Sequence of chain B:
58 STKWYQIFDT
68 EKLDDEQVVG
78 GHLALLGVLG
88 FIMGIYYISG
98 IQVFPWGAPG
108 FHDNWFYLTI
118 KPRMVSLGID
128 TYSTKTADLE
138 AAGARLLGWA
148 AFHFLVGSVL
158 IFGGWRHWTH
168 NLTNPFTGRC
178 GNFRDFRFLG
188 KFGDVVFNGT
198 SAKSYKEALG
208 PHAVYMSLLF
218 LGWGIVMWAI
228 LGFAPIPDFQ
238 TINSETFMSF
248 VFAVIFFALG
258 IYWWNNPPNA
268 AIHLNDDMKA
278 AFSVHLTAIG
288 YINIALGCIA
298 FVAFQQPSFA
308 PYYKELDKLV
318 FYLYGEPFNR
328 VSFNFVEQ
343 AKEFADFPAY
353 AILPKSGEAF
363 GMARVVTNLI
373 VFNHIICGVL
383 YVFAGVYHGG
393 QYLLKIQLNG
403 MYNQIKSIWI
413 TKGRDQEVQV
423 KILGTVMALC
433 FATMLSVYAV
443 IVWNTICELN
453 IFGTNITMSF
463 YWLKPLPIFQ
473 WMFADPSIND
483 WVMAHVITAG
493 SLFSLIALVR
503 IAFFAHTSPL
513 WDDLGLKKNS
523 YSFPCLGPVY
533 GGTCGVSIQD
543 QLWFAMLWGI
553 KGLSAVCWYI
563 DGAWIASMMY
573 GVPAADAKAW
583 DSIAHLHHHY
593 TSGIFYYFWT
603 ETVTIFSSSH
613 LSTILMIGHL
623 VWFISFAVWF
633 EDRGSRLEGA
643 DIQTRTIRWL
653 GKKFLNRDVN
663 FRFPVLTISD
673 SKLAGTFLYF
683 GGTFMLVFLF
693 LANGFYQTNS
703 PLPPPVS

Contacts between the two chains:
Residue G517 in chain B interacts with residue S193 in chain A (closest heavy-atom distance 3.4 Å).
Residue P526 in chain B interacts with residue L145 in chain A (closest heavy-atom distance 4.8 Å).
Residue N521 in chain B interacts with residue C191 in chain A (closest heavy-atom distance 2.4 Å).
Residue G529 in chain B is in contact with residue G142 in chain A (closest heavy-atom distance 4.2 Å).
Residue N405 in chain B interacts with residue P212 in chain A (closest heavy-atom distance 3.9 Å).
Residue V531 in chain B contacts residue G168 in chain A (closest heavy-atom distance 4.0 Å).
Residue D417 in chain B contacts residue D219 in chain A (closest heavy-atom distance 3.7 Å).
Residue N179 in chain B contacts residue A13 in chain A (closest heavy-atom distance 3.9 Å).
Residue K414 in chain B interacts with residue L220 in chain A (closest heavy-atom distance 4.4 Å).
Residue K519 in chain B is in contact with residue P192 in chain A (closest heavy-atom distance 3.0 Å).
Residue L528 in chain B is in contact with residue G142 in chain A (closest heavy-atom distance 4.5 Å).
Residue G402 in chain B contacts residue P212 in chain A (closest heavy-atom distance 3.8 Å).
Residue N405 in chain B is in contact with residue P213 in chain A (closest heavy-atom distance 4.3 Å).
Residue T413 in chain B is in contact with residue D219 in chain A (closest heavy-atom distance 4.7 Å).
Residue Y532 in chain B contacts residue Q166 in chain A (closest heavy-atom distance 3.2 Å).
Residue P530 in chain B is in contact with residue F170 in chain A (closest heavy-atom distance 3.6 Å).
Residue R181 in chain B is in contact with residue A13 in chain A (closest heavy-atom distance 3.8 Å).
Residue L400 in chain B is in contact with residue Y210 in chain A (closest heavy-atom distance 4.0 Å).
Residue L528 in chain B is in contact with residue V141 in chain A (closest heavy-atom distance 3.8 Å).
Residue Y532 in chain B contacts residue V141 in chain A (closest heavy-atom distance 4.2 Å).
Residue L518 in chain B contacts residue V141 in chain A (closest heavy-atom distance 3.8 Å).
Residue G402 in chain B interacts with residue P213 in chain A (closest heavy-atom distance 4.4 Å).
Residue K519 in chain B interacts with residue S193 in chain A (closest heavy-atom distance 4.9 Å).
Residue Y532 in chain B is in contact with residue G168 in chain A (closest heavy-atom distance 4.4 Å).
Residue Q406 in chain B interacts with residue P213 in chain A (closest heavy-atom distance 4.5 Å).
Residue L528 in chain B contacts residue C143 in chain A (closest heavy-atom distance 3.4 Å).
Residue G533 in chain B is in contact with residue Q166 in chain A (closest heavy-atom distance 2.8 Å).
Residue P530 in chain B contacts residue G142 in chain A (closest heavy-atom distance 3.8 Å).
Residue K519 in chain B contacts residue F208 in chain A (closest heavy-atom distance 3.9 Å).
Residue G529 in chain B interacts with residue C143 in chain A (closest heavy-atom distance 4.4 Å).
Residue L528 in chain B interacts with residue P192 in chain A (closest heavy-atom distance 3.7 Å).
Residue P530 in chain B contacts residue Q166 in chain A (closest heavy-atom distance 3.4 Å).
Residue N401 in chain B interacts with residue Y210 in chain A (closest heavy-atom distance 3.2 Å).
Residue Y532 in chain B contacts residue E167 in chain A (closest heavy-atom distance 4.7 Å).
Residue N405 in chain B is in contact with residue R215 in chain A (closest heavy-atom distance 3.5 Å).
Residue G402 in chain B interacts with residue Y210 in chain A (closest heavy-atom distance 4.3 Å).
Residue G517 in chain B contacts residue P192 in chain A (closest heavy-atom distance 3.8 Å).
Residue N179 in chain B contacts residue G15 in chain A (closest heavy-atom distance 3.7 Å).
Residue N521 in chain B is in contact with residue E190 in chain A (closest heavy-atom distance 3.5 Å).
Residue I410 in chain B is in contact with residue R225 in chain A (closest heavy-atom distance 3.9 Å).
Residue N179 in chain B interacts with residue P14 in chain A (closest heavy-atom distance 3.7 Å).
Residue P530 in chain B interacts with residue E167 in chain A (closest heavy-atom distance 4.8 Å).
Residue I410 in chain B contacts residue F226 in chain A (closest heavy-atom distance 4.3 Å).
Residue D182 in chain B is in contact with residue G15 in chain A (closest heavy-atom distance 3.9 Å).
Residue V531 in chain B contacts residue Q166 in chain A (closest heavy-atom distance 4.0 Å).
Residue L400 in chain B is in contact with residue F208 in chain A (closest heavy-atom distance 3.8 Å).
Residue Q406 in chain B interacts with residue R215 in chain A (closest heavy-atom distance 3.5 Å).
Residue N521 in chain B contacts residue F208 in chain A (closest heavy-atom distance 3.8 Å).
Residue L400 in chain B interacts with residue P212 in chain A (closest heavy-atom distance 4.8 Å).
Residue N521 in chain B interacts with residue P192 in chain A (closest heavy-atom distance 4.0 Å).
Residue P530 in chain B is in contact with residue V165 in chain A (closest heavy-atom distance 3.6 Å).
Residue S58 in chain B interacts with residue K149 in chain A (closest heavy-atom distance 4.1 Å).
Residue L518 in chain B is in contact with residue S193 in chain A (closest heavy-atom distance 3.5 Å).
Residue V531 in chain B interacts with residue V165 in chain A (closest heavy-atom distance 4.5 Å).
Residue V531 in chain B is in contact with residue V141 in chain A (closest heavy-atom distance 3.6 Å).
Residue K414 in chain B contacts residue H227 in chain A (closest heavy-atom distance 3.5 Å).
Residue L518 in chain B contacts residue P192 in chain A (closest heavy-atom distance 3.3 Å).
Residue K519 in chain B interacts with residue C191 in chain A (closest heavy-atom distance 4.2 Å).
Residue N521 in chain B contacts residue D189 in chain A (closest heavy-atom distance 3.0 Å).
Residue Q399 in chain B contacts residue P212 in chain A (closest heavy-atom distance 3.8 Å).

This data describes a binding interaction between two proteins.

Sequence of chain A:
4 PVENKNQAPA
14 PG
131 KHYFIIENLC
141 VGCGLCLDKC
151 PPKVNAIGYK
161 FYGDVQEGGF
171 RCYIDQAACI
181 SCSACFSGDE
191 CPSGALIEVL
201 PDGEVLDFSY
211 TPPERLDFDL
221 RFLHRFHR